This data describes a binding interaction between two proteins.

Sequence of protein 1:
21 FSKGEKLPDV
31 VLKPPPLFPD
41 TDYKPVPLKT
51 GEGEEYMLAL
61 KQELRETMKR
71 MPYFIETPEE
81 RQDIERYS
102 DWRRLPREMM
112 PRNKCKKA

Sequence of protein 2:
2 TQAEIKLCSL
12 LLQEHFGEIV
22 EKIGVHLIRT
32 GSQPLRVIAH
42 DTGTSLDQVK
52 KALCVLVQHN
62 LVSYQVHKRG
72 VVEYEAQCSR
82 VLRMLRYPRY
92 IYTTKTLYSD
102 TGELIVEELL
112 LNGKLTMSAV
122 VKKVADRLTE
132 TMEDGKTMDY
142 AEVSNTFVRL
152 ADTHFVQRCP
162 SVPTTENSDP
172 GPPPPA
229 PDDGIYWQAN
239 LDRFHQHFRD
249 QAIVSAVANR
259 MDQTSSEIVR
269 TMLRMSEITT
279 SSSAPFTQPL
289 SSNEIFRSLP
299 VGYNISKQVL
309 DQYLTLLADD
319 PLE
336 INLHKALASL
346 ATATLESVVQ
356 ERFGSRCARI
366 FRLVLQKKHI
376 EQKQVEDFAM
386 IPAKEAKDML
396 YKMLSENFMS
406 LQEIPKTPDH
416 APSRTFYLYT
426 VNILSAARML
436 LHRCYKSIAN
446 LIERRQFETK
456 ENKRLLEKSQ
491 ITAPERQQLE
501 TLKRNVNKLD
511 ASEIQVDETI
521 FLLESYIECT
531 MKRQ

Contacts between the two chains:
Residue P89 in protein 2 interacts with residue M57 in protein 1 (closest heavy-atom distance 3.8 Å).
Residue V122 in protein 2 contacts residue R108 in protein 1 (closest heavy-atom distance 3.6 Å).
Residue T130 in protein 2 interacts with residue R104 in protein 1 (closest heavy-atom distance 3.4 Å).
Residue D510 in protein 2 is in contact with residue E55 in protein 1 (closest heavy-atom distance 3.8 Å).
Residue Y93 in protein 2 contacts residue V46 in protein 1 (closest heavy-atom distance 3.3 Å).
Residue I20 in protein 2 contacts residue R70 in protein 1 (closest heavy-atom distance 3.4 Å).
Residue R159 in protein 2 is in contact with residue C116 in protein 1 (closest heavy-atom distance 3.6 Å).
Residue E15 in protein 2 interacts with residue L58 in protein 1 (closest heavy-atom distance 3.3 Å).
Residue P89 in protein 2 contacts residue E54 in protein 1 (closest heavy-atom distance 3.5 Å).
Residue K96 in protein 2 contacts residue K49 in protein 1 (closest heavy-atom distance 3.5 Å).
Residue V149 in protein 2 is in contact with residue N114 in protein 1 (closest heavy-atom distance 3.6 Å).
Residue I514 in protein 2 is in contact with residue E54 in protein 1 (closest heavy-atom distance 3.7 Å).
Residue E513 in protein 2 interacts with residue E54 in protein 1 (closest heavy-atom distance 2.9 Å).
Residue I233 in protein 2 interacts with residue M111 in protein 1 (closest heavy-atom distance 3.4 Å).
Residue N507 in protein 2 contacts residue E55 in protein 1 (closest heavy-atom distance 2.3 Å).
Residue Y141 in protein 2 interacts with residue P107 in protein 1 (closest heavy-atom distance 3.5 Å).
Residue Q158 in protein 2 interacts with residue K115 in protein 1 (closest heavy-atom distance 3.7 Å).
Residue R159 in protein 2 is in contact with residue R113 in protein 1 (closest heavy-atom distance 2.9 Å).
Residue H16 in protein 2 contacts residue K61 in protein 1 (closest heavy-atom distance 3.2 Å).
Residue D230 in protein 2 is in contact with residue E109 in protein 1 (closest heavy-atom distance 2.9 Å).
Residue Y141 in protein 2 interacts with residue L106 in protein 1 (closest heavy-atom distance 2.6 Å).
Residue G232 in protein 2 interacts with residue M111 in protein 1 (closest heavy-atom distance 3.7 Å).
Residue I20 in protein 2 contacts residue M68 in protein 1 (closest heavy-atom distance 3.7 Å).
Residue F17 in protein 2 contacts residue K61 in protein 1 (closest heavy-atom distance 3.8 Å).
Residue K123 in protein 2 contacts residue W103 in protein 1 (closest heavy-atom distance 3.4 Å).
Residue V157 in protein 2 interacts with residue K115 in protein 1 (closest heavy-atom distance 3.2 Å).
Residue K123 in protein 2 contacts residue R105 in protein 1 (closest heavy-atom distance 3.4 Å).
Residue H155 in protein 2 contacts residue C116 in protein 1 (closest heavy-atom distance 3.6 Å).
Residue F17 in protein 2 is in contact with residue E66 in protein 1 (closest heavy-atom distance 3.3 Å).
Residue V122 in protein 2 interacts with residue R105 in protein 1 (closest heavy-atom distance 3.4 Å).
Residue Q515 in protein 2 contacts residue D42 in protein 1 (closest heavy-atom distance 2.9 Å).
Residue Y141 in protein 2 is in contact with residue R105 in protein 1 (closest heavy-atom distance 3.2 Å).
Residue K508 in protein 2 is in contact with residue T41 in protein 1 (closest heavy-atom distance 3.7 Å).
Residue Q515 in protein 2 is in contact with residue Y43 in protein 1 (closest heavy-atom distance 3.3 Å).
Residue Y141 in protein 2 is in contact with residue R108 in protein 1 (closest heavy-atom distance 3.3 Å).
Residue M118 in protein 2 interacts with residue P112 in protein 1 (closest heavy-atom distance 3.7 Å).
Residue V56 in protein 2 is in contact with residue E66 in protein 1 (closest heavy-atom distance 3.5 Å).
Residue R357 in protein 2 is in contact with residue P36 in protein 1 (closest heavy-atom distance 3.2 Å).
Residue E356 in protein 2 is in contact with residue L37 in protein 1 (closest heavy-atom distance 3.0 Å).
Residue T138 in protein 2 is in contact with residue R104 in protein 1 (closest heavy-atom distance 3.0 Å).
Residue W235 in protein 2 interacts with residue K115 in protein 1 (closest heavy-atom distance 3.2 Å).
Residue S162 in protein 2 is in contact with residue A119 in protein 1 (closest heavy-atom distance 3.0 Å).
Residue P89 in protein 2 interacts with residue T50 in protein 1 (closest heavy-atom distance 3.4 Å).
Residue P161 in protein 2 is in contact with residue A119 in protein 1 (closest heavy-atom distance 3.5 Å).
Residue E19 in protein 2 interacts with residue R70 in protein 1 (closest heavy-atom distance 2.5 Å).
Residue A152 in protein 2 is in contact with residue N114 in protein 1 (closest heavy-atom distance 3.6 Å).
Residue M118 in protein 2 contacts residue M110 in protein 1 (closest heavy-atom distance 3.2 Å).
Residue R159 in protein 2 is in contact with residue P112 in protein 1 (closest heavy-atom distance 2.5 Å).
Residue E104 in protein 2 contacts residue K49 in protein 1 (closest heavy-atom distance 3.8 Å).
Residue Q515 in protein 2 is in contact with residue P47 in protein 1 (closest heavy-atom distance 3.5 Å).
Residue F17 in protein 2 contacts residue T67 in protein 1 (closest heavy-atom distance 2.3 Å).
Residue Y93 in protein 2 contacts residue K49 in protein 1 (closest heavy-atom distance 3.7 Å).
Residue E356 in protein 2 contacts residue P39 in protein 1 (closest heavy-atom distance 2.3 Å).
Residue Y88 in protein 2 is in contact with residue M57 in protein 1 (closest heavy-atom distance 3.7 Å).
Residue R450 in protein 2 contacts residue L58 in protein 1 (closest heavy-atom distance 3.4 Å).
Residue D127 in protein 2 contacts residue W103 in protein 1 (closest heavy-atom distance 3.3 Å).
Residue K124 in protein 2 is in contact with residue W103 in protein 1 (closest heavy-atom distance 3.6 Å).
Residue Y93 in protein 2 is in contact with residue T50 in protein 1 (closest heavy-atom distance 3.7 Å).
Residue M118 in protein 2 is in contact with residue R108 in protein 1 (closest heavy-atom distance 2.7 Å).
Residue R159 in protein 2 contacts residue K115 in protein 1 (closest heavy-atom distance 3.4 Å).